This data describes a binding interaction between two proteins.

Sequence of chain B:
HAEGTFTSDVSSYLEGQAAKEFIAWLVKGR

Sequence of chain A:
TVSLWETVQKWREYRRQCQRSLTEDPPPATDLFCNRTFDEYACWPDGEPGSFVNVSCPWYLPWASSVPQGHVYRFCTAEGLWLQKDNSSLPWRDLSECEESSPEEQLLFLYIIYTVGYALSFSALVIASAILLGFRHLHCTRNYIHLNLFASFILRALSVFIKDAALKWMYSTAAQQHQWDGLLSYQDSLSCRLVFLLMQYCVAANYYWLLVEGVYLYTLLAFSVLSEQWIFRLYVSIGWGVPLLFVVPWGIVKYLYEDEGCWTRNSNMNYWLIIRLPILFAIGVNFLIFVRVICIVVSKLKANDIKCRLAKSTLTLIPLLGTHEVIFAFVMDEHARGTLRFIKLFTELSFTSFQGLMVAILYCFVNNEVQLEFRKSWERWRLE

Contacts between the two chains:
Residue D192 in chain A contacts residue R30 in chain B (closest heavy-atom distance 3.1 Å).
Residue W16 in chain A contacts residue R30 in chain B (closest heavy-atom distance 3.1 Å).
Residue W191 in chain A is in contact with residue F22 in chain B (closest heavy-atom distance 3.3 Å).
Residue N277 in chain A interacts with residue G4 in chain B (closest heavy-atom distance 3.2 Å).
Residue Y182 in chain A interacts with residue S11 in chain B (closest heavy-atom distance 2.7 Å).
Residue F207 in chain A contacts residue T7 in chain B (closest heavy-atom distance 3.5 Å).
Residue V171 in chain A interacts with residue E3 in chain B (closest heavy-atom distance 3.1 Å).
Residue R276 in chain A interacts with residue S8 in chain B (closest heavy-atom distance 3.4 Å).
Residue Y46 in chain A contacts residue V27 in chain B (closest heavy-atom distance 3.6 Å).
Residue W68 in chain A interacts with residue I23 in chain B (closest heavy-atom distance 3.7 Å).
Residue Q211 in chain A is in contact with residue H1 in chain B (closest heavy-atom distance 2.4 Å).
Residue Q187 in chain A contacts residue E21 in chain B (closest heavy-atom distance 2.9 Å).
Residue R98 in chain A interacts with residue V27 in chain B (closest heavy-atom distance 2.2 Å).
Residue P67 in chain A interacts with residue I23 in chain B (closest heavy-atom distance 3.7 Å).
Residue R357 in chain A interacts with residue D9 in chain B (closest heavy-atom distance 2.7 Å).
Residue D349 in chain A is in contact with residue T5 in chain B (closest heavy-atom distance 3.5 Å).
Residue Y182 in chain A contacts residue E15 in chain B (closest heavy-atom distance 3.1 Å).
Residue W16 in chain A interacts with residue F22 in chain B (closest heavy-atom distance 3.7 Å).
Residue L365 in chain A contacts residue A2 in chain B (closest heavy-atom distance 3.6 Å).
Residue E45 in chain A is in contact with residue L26 in chain B (closest heavy-atom distance 3.3 Å).
Residue W16 in chain A interacts with residue L26 in chain B (closest heavy-atom distance 3.5 Å).
Residue I290 in chain A interacts with residue H1 in chain B (closest heavy-atom distance 3.5 Å).
Residue L9 in chain A contacts residue A18 in chain B (closest heavy-atom distance 3.7 Å).
Residue V214 in chain A contacts residue H1 in chain B (closest heavy-atom distance 3.4 Å).
Residue I286 in chain A is in contact with residue H1 in chain B (closest heavy-atom distance 3.7 Å).
Residue L100 in chain A contacts residue V27 in chain B (closest heavy-atom distance 3.6 Å).
Residue L121 in chain A contacts residue F6 in chain B (closest heavy-atom distance 3.6 Å).
Residue L66 in chain A is in contact with residue I23 in chain B (closest heavy-atom distance 3.7 Å).
Residue E115 in chain A is in contact with residue Y13 in chain B (closest heavy-atom distance 3.2 Å).
Residue Y65 in chain A is in contact with residue L26 in chain B (closest heavy-atom distance 3.5 Å).
Residue E45 in chain A is in contact with residue R30 in chain B (closest heavy-atom distance 3.2 Å).
Residue W283 in chain A is in contact with residue H1 in chain B (closest heavy-atom distance 3.2 Å).
Residue P67 in chain A interacts with residue A19 in chain B (closest heavy-atom distance 3.6 Å).
Residue N277 in chain A interacts with residue S8 in chain B (closest heavy-atom distance 2.9 Å).
Residue R276 in chain A contacts residue S12 in chain B (closest heavy-atom distance 3.7 Å).
Residue W191 in chain A contacts residue R30 in chain B (closest heavy-atom distance 3.7 Å).
Residue L361 in chain A interacts with residue A2 in chain B (closest heavy-atom distance 3.6 Å).
Residue L365 in chain A interacts with residue F6 in chain B (closest heavy-atom distance 3.7 Å).
Residue T275 in chain A contacts residue S8 in chain B (closest heavy-atom distance 3.2 Å).
Residue L361 in chain A contacts residue D9 in chain B (closest heavy-atom distance 3.5 Å).
Residue V214 in chain A interacts with residue E3 in chain B (closest heavy-atom distance 3.1 Å).
Residue L9 in chain A is in contact with residue E15 in chain B (closest heavy-atom distance 2.4 Å).
Residue R276 in chain A is in contact with residue S11 in chain B (closest heavy-atom distance 3.1 Å).
Residue T275 in chain A is in contact with residue S11 in chain B (closest heavy-atom distance 2.5 Å).
Residue R357 in chain A contacts residue T5 in chain B (closest heavy-atom distance 3.3 Å).
Residue L9 in chain A interacts with residue F22 in chain B (closest heavy-atom distance 3.7 Å).
Residue S8 in chain A is in contact with residue E15 in chain B (closest heavy-atom distance 3.2 Å).
Residue Y125 in chain A is in contact with residue E3 in chain B (closest heavy-atom distance 3.6 Å).
Residue L118 in chain A contacts residue F6 in chain B (closest heavy-atom distance 3.6 Å).
Residue E364 in chain A interacts with residue A2 in chain B (closest heavy-atom distance 3.1 Å).
Residue W283 in chain A interacts with residue G4 in chain B (closest heavy-atom distance 3.5 Å).
Residue Y182 in chain A interacts with residue L14 in chain B (closest heavy-atom distance 3.6 Å).
Residue S113 in chain A interacts with residue Y13 in chain B (closest heavy-atom distance 3.6 Å).
Residue R276 in chain A interacts with residue E15 in chain B (closest heavy-atom distance 2.7 Å).
Residue K174 in chain A is in contact with residue T7 in chain B (closest heavy-atom distance 2.6 Å).
Residue R287 in chain A interacts with residue H1 in chain B (closest heavy-atom distance 3.5 Å).
Residue W191 in chain A contacts residue W25 in chain B (closest heavy-atom distance 3.4 Å).
Residue Y129 in chain A contacts residue E3 in chain B (closest heavy-atom distance 2.1 Å).
Residue W191 in chain A is in contact with residue E21 in chain B (closest heavy-atom distance 3.3 Å).
Residue R167 in chain A interacts with residue E3 in chain B (closest heavy-atom distance 2.6 Å).